Sequence of the second protein:
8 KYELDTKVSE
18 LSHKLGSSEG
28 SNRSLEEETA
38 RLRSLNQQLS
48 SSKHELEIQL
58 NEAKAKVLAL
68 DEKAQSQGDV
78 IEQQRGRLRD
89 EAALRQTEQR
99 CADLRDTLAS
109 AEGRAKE

Sequence of the first protein:
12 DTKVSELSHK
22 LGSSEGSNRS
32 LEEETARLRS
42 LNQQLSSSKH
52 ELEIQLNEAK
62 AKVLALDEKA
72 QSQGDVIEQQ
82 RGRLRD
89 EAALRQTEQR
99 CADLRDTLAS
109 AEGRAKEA

The following describes two proteins that form a bound complex.

Contacts between the two chains:
Residue V64 in the second protein interacts with residue V64 in the first protein (closest heavy-atom distance 3.6 Å).
Residue L92 in the second protein is in contact with residue L92 in the first protein (closest heavy-atom distance 3.8 Å).
Residue T36 in the second protein is in contact with residue L32 in the first protein (closest heavy-atom distance 3.7 Å).
Residue E33 in the second protein interacts with residue L32 in the first protein (closest heavy-atom distance 3.3 Å).
Residue L39 in the second protein contacts residue N43 in the first protein (closest heavy-atom distance 3.6 Å).
Residue I78 in the second protein interacts with residue V77 in the first protein (closest heavy-atom distance 3.5 Å).
Residue Q81 in the second protein contacts residue R82 in the first protein (closest heavy-atom distance 2.9 Å).
Residue L18 in the second protein is in contact with residue V15 in the first protein (closest heavy-atom distance 3.3 Å).
Residue R82 in the second protein interacts with residue Q81 in the first protein (closest heavy-atom distance 3.1 Å).
Residue R103 in the second protein is in contact with residue L102 in the first protein (closest heavy-atom distance 3.5 Å).
Residue E26 in the second protein interacts with residue S25 in the first protein (closest heavy-atom distance 2.5 Å).
Residue G75 in the second protein is in contact with residue Q74 in the first protein (closest heavy-atom distance 3.5 Å).
Residue Q81 in the second protein interacts with residue Q81 in the first protein (closest heavy-atom distance 2.8 Å).
Residue C99 in the second protein contacts residue T95 in the first protein (closest heavy-atom distance 3.6 Å).
Residue E96 in the second protein is in contact with residue T95 in the first protein (closest heavy-atom distance 3.1 Å).
Residue Q56 in the second protein interacts with residue L57 in the first protein (closest heavy-atom distance 3.7 Å).
Residue A60 in the second protein contacts residue A60 in the first protein (closest heavy-atom distance 3.7 Å).
Residue T36 in the second protein contacts residue T36 in the first protein (closest heavy-atom distance 3.5 Å).
Residue S28 in the second protein is in contact with residue N29 in the first protein (closest heavy-atom distance 3.0 Å).
Residue I78 in the second protein interacts with residue I78 in the first protein (closest heavy-atom distance 3.6 Å).
Residue S47 in the second protein contacts residue L46 in the first protein (closest heavy-atom distance 3.6 Å).
Residue V64 in the second protein contacts residue A60 in the first protein (closest heavy-atom distance 3.6 Å).
Residue L57 in the second protein is in contact with residue L57 in the first protein (closest heavy-atom distance 3.8 Å).
Residue T95 in the second protein interacts with residue C99 in the first protein (closest heavy-atom distance 3.4 Å).
Residue L32 in the second protein is in contact with residue N29 in the first protein (closest heavy-atom distance 3.5 Å).
Residue L53 in the second protein is in contact with residue E54 in the first protein (closest heavy-atom distance 3.7 Å).
Residue L53 in the second protein contacts residue K50 in the first protein (closest heavy-atom distance 3.7 Å).
Residue L106 in the second protein is in contact with residue L106 in the first protein (closest heavy-atom distance 3.6 Å).
Residue D68 in the second protein contacts residue L67 in the first protein (closest heavy-atom distance 3.7 Å).
Residue T95 in the second protein is in contact with residue T95 in the first protein (closest heavy-atom distance 3.4 Å).
Residue S19 in the second protein is in contact with residue L18 in the first protein (closest heavy-atom distance 3.2 Å).
Residue S49 in the second protein interacts with residue K50 in the first protein (closest heavy-atom distance 3.1 Å).
Residue K50 in the second protein interacts with residue S49 in the first protein (closest heavy-atom distance 3.8 Å).
Residue S25 in the second protein contacts residue S25 in the first protein (closest heavy-atom distance 2.8 Å).
Residue C99 in the second protein is in contact with residue C99 in the first protein (closest heavy-atom distance 2.0 Å).
Residue Q74 in the second protein contacts residue I78 in the first protein (closest heavy-atom distance 3.2 Å).
Residue L67 in the second protein is in contact with residue V64 in the first protein (closest heavy-atom distance 3.7 Å).
Residue K50 in the second protein is in contact with residue L53 in the first protein (closest heavy-atom distance 3.7 Å).
Residue L11 in the second protein interacts with residue D12 in the first protein (closest heavy-atom distance 3.2 Å).
Residue N43 in the second protein contacts residue N43 in the first protein (closest heavy-atom distance 2.4 Å).
Residue I78 in the second protein contacts residue Q81 in the first protein (closest heavy-atom distance 3.5 Å).
Residue N29 in the second protein interacts with residue N29 in the first protein (closest heavy-atom distance 2.9 Å).
Residue E35 in the second protein contacts residue R40 in the first protein (closest heavy-atom distance 3.7 Å).
Residue L67 in the second protein is in contact with residue L67 in the first protein (closest heavy-atom distance 3.8 Å).
Residue N29 in the second protein contacts residue S25 in the first protein (closest heavy-atom distance 3.1 Å).
Residue C99 in the second protein is in contact with residue L102 in the first protein (closest heavy-atom distance 3.5 Å).
Residue Q81 in the second protein contacts residue I78 in the first protein (closest heavy-atom distance 3.4 Å).
Residue V64 in the second protein is in contact with residue L67 in the first protein (closest heavy-atom distance 3.7 Å).
Residue R84 in the second protein interacts with residue E89 in the first protein (closest heavy-atom distance 3.5 Å).
Residue Q74 in the second protein interacts with residue Q74 in the first protein (closest heavy-atom distance 3.7 Å).
Residue L102 in the second protein interacts with residue L106 in the first protein (closest heavy-atom distance 3.6 Å).
Residue L57 in the second protein interacts with residue Q56 in the first protein (closest heavy-atom distance 3.8 Å).
Residue N43 in the second protein contacts residue L39 in the first protein (closest heavy-atom distance 3.3 Å).
Residue L85 in the second protein is in contact with residue L85 in the first protein (closest heavy-atom distance 3.6 Å).
Residue K14 in the second protein is in contact with residue V15 in the first protein (closest heavy-atom distance 3.8 Å).
Residue I78 in the second protein is in contact with residue Q74 in the first protein (closest heavy-atom distance 3.7 Å).
Residue L57 in the second protein is in contact with residue L53 in the first protein (closest heavy-atom distance 3.8 Å).
Residue R84 in the second protein is in contact with residue L85 in the first protein (closest heavy-atom distance 3.8 Å).
Residue A71 in the second protein contacts residue Q74 in the first protein (closest heavy-atom distance 3.2 Å).
Residue E96 in the second protein interacts with residue R98 in the first protein (closest heavy-atom distance 3.3 Å).